This data describes a binding interaction between two proteins.

Sequence of the first protein:
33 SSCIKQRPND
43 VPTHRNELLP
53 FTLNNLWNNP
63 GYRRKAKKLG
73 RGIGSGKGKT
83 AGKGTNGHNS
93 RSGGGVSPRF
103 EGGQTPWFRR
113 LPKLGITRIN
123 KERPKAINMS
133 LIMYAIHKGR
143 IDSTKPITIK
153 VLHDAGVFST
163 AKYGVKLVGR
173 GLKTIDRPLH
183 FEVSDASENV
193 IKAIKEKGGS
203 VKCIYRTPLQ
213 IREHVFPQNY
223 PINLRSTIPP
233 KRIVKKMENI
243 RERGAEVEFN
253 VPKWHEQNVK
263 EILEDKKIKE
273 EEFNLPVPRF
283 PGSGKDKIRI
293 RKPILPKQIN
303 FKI

Sequence of the second protein:
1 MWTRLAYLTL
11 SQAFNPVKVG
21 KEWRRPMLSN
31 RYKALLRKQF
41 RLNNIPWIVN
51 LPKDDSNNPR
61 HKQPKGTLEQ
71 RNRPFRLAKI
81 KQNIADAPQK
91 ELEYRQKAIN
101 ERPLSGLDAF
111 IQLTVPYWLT

Residue-level contacts at the interface:
Residue K299 in the first protein contacts residue N100 in the second protein (closest heavy-atom distance 3.3 Å).
Residue Q300 in the first protein interacts with residue N100 in the second protein (closest heavy-atom distance 2.7 Å).
Residue K299 in the first protein contacts residue R102 in the second protein (closest heavy-atom distance 3.7 Å).
Residue F275 in the first protein contacts residue I84 in the second protein (closest heavy-atom distance 3.7 Å).
Residue I301 in the first protein is in contact with residue N100 in the second protein (closest heavy-atom distance 4.9 Å).
Residue W256 in the first protein contacts residue R60 in the second protein (closest heavy-atom distance 3.2 Å).
Residue P254 in the first protein contacts residue R60 in the second protein (closest heavy-atom distance 3.9 Å).
Residue Q300 in the first protein contacts residue Q96 in the second protein (closest heavy-atom distance 4.2 Å).
Residue P295 in the first protein interacts with residue L92 in the second protein (closest heavy-atom distance 4.6 Å).
Residue F303 in the first protein interacts with residue I111 in the second protein (closest heavy-atom distance 3.7 Å).
Residue I301 in the first protein interacts with residue D108 in the second protein (closest heavy-atom distance 4.7 Å).
Residue R227 in the first protein interacts with residue D55 in the second protein (closest heavy-atom distance 4.1 Å).
Residue I301 in the first protein interacts with residue L104 in the second protein (closest heavy-atom distance 3.7 Å).
Residue L277 in the first protein interacts with residue I80 in the second protein (closest heavy-atom distance 3.8 Å).
Residue I224 in the first protein contacts residue R41 in the second protein (closest heavy-atom distance 4.3 Å).
Residue F275 in the first protein contacts residue L77 in the second protein (closest heavy-atom distance 3.8 Å).
Residue P278 in the first protein contacts residue R73 in the second protein (closest heavy-atom distance 4.7 Å).
Residue P295 in the first protein is in contact with residue R95 in the second protein (closest heavy-atom distance 3.7 Å).
Residue P223 in the first protein interacts with residue L42 in the second protein (closest heavy-atom distance 3.9 Å).
Residue L297 in the first protein interacts with residue R95 in the second protein (closest heavy-atom distance 3.6 Å).
Residue K299 in the first protein contacts residue P103 in the second protein (closest heavy-atom distance 3.7 Å).
Residue N276 in the first protein is in contact with residue R73 in the second protein (closest heavy-atom distance 2.5 Å).
Residue I224 in the first protein is in contact with residue K38 in the second protein (closest heavy-atom distance 4.9 Å).
Residue L297 in the first protein is in contact with residue I99 in the second protein (closest heavy-atom distance 3.9 Å).
Residue W256 in the first protein interacts with residue H61 in the second protein (closest heavy-atom distance 3.2 Å).
Residue N276 in the first protein is in contact with residue L77 in the second protein (closest heavy-atom distance 4.6 Å).
Residue F275 in the first protein is in contact with residue K81 in the second protein (closest heavy-atom distance 4.3 Å).
Residue P232 in the first protein interacts with residue R60 in the second protein (closest heavy-atom distance 3.8 Å).
Residue L297 in the first protein interacts with residue L92 in the second protein (closest heavy-atom distance 3.9 Å).
Residue F275 in the first protein is in contact with residue I80 in the second protein (closest heavy-atom distance 4.0 Å).
Residue F303 in the first protein contacts residue Q112 in the second protein (closest heavy-atom distance 4.3 Å).
Residue I230 in the first protein interacts with residue R60 in the second protein (closest heavy-atom distance 2.5 Å).
Residue I230 in the first protein is in contact with residue N58 in the second protein (closest heavy-atom distance 4.2 Å).
Residue K294 in the first protein is in contact with residue R95 in the second protein (closest heavy-atom distance 3.3 Å).
Residue S228 in the first protein is in contact with residue D55 in the second protein (closest heavy-atom distance 4.1 Å).
Residue V253 in the first protein contacts residue H61 in the second protein (closest heavy-atom distance 4.2 Å).
Residue F303 in the first protein interacts with residue D108 in the second protein (closest heavy-atom distance 4.1 Å).
Residue I230 in the first protein is in contact with residue D55 in the second protein (closest heavy-atom distance 3.5 Å).
Residue W256 in the first protein interacts with residue Q63 in the second protein (closest heavy-atom distance 3.5 Å).
Residue K304 in the first protein contacts residue Q112 in the second protein (closest heavy-atom distance 3.4 Å).
Residue K299 in the first protein interacts with residue L104 in the second protein (closest heavy-atom distance 3.9 Å).
Residue W256 in the first protein is in contact with residue K62 in the second protein (closest heavy-atom distance 3.1 Å).
Residue I230 in the first protein is in contact with residue H61 in the second protein (closest heavy-atom distance 3.3 Å).
Residue R227 in the first protein is in contact with residue K53 in the second protein (closest heavy-atom distance 3.7 Å).
Residue K255 in the first protein contacts residue H61 in the second protein (closest heavy-atom distance 3.3 Å).
Residue L277 in the first protein interacts with residue L77 in the second protein (closest heavy-atom distance 3.3 Å).
Residue P231 in the first protein interacts with residue R60 in the second protein (closest heavy-atom distance 3.8 Å).
Residue I305 in the first protein is in contact with residue P116 in the second protein (closest heavy-atom distance 4.0 Å).
Residue W256 in the first protein is in contact with residue P64 in the second protein (closest heavy-atom distance 3.8 Å).
Residue K299 in the first protein contacts residue I99 in the second protein (closest heavy-atom distance 3.8 Å).
Residue L277 in the first protein is in contact with residue R73 in the second protein (closest heavy-atom distance 2.6 Å).
Residue P254 in the first protein is in contact with residue H61 in the second protein (closest heavy-atom distance 4.0 Å).
Residue I305 in the first protein contacts residue L119 in the second protein (closest heavy-atom distance 3.7 Å).
Residue I224 in the first protein is in contact with residue L42 in the second protein (closest heavy-atom distance 3.6 Å).
Residue P298 in the first protein interacts with residue N100 in the second protein (closest heavy-atom distance 5.0 Å).
Residue K233 in the first protein is in contact with residue P64 in the second protein (closest heavy-atom distance 4.8 Å).
Residue P298 in the first protein interacts with residue Q96 in the second protein (closest heavy-atom distance 3.9 Å).
Residue L297 in the first protein is in contact with residue Q96 in the second protein (closest heavy-atom distance 3.5 Å).